The following describes two proteins that form a bound complex.

Sequence of chain B:
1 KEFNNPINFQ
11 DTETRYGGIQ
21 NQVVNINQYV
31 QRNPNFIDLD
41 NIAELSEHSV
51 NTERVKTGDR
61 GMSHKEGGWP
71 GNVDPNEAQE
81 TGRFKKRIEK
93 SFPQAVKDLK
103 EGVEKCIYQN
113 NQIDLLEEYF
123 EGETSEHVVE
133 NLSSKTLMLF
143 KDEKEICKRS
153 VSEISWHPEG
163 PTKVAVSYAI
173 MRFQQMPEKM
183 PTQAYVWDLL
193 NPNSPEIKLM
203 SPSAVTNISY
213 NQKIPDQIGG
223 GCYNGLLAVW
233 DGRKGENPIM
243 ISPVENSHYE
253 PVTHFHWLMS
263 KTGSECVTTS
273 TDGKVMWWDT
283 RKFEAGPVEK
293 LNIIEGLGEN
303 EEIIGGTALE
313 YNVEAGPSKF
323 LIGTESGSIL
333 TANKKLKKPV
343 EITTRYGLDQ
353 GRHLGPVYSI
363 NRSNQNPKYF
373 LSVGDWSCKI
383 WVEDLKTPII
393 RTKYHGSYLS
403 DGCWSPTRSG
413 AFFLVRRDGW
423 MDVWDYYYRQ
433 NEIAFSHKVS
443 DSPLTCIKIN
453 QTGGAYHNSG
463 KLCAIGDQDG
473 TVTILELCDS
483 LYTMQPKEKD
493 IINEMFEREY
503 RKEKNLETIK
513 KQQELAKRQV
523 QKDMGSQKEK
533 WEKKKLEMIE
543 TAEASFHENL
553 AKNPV

Sequence of chain A:
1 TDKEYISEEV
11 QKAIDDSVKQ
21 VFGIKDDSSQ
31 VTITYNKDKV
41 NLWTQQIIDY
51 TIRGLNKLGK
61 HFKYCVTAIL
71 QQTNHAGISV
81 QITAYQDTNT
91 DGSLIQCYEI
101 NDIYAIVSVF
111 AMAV

Interface contacts:
Residue I19 in chain B contacts residue I106 in chain A (closest heavy-atom distance 3.7 Å).
Residue G17 in chain B contacts residue Q81 in chain A (closest heavy-atom distance 3.4 Å).
Residue R15 in chain B interacts with residue I95 in chain A (closest heavy-atom distance 4.7 Å).
Residue I26 in chain B interacts with residue H75 in chain A (closest heavy-atom distance 4.5 Å).
Residue E13 in chain B is in contact with residue A84 in chain A (closest heavy-atom distance 3.4 Å).
Residue F9 in chain B contacts residue D87 in chain A (closest heavy-atom distance 3.4 Å).
Residue F9 in chain B contacts residue Y85 in chain A (closest heavy-atom distance 3.2 Å).
Residue I19 in chain B interacts with residue Y104 in chain A (closest heavy-atom distance 4.5 Å).
Residue I26 in chain B is in contact with residue T73 in chain A (closest heavy-atom distance 3.8 Å).
Residue T14 in chain B contacts residue I82 in chain A (closest heavy-atom distance 3.0 Å).
Residue D11 in chain B contacts residue A84 in chain A (closest heavy-atom distance 3.9 Å).
Residue Q28 in chain B contacts residue D102 in chain A (closest heavy-atom distance 3.7 Å).
Residue R15 in chain B is in contact with residue V80 in chain A (closest heavy-atom distance 4.8 Å).
Residue T14 in chain B interacts with residue T83 in chain A (closest heavy-atom distance 3.4 Å).
Residue F36 in chain B is in contact with residue K37 in chain A (closest heavy-atom distance 4.2 Å).
Residue G17 in chain B contacts residue C97 in chain A (closest heavy-atom distance 4.4 Å).
Residue R15 in chain B interacts with residue L94 in chain A (closest heavy-atom distance 4.0 Å).
Residue I19 in chain B is in contact with residue C97 in chain A (closest heavy-atom distance 5.0 Å).
Residue Q20 in chain B interacts with residue Y104 in chain A (closest heavy-atom distance 4.5 Å).
Residue G17 in chain B is in contact with residue V80 in chain A (closest heavy-atom distance 2.5 Å).
Residue Q28 in chain B contacts residue T73 in chain A (closest heavy-atom distance 3.0 Å).
Residue G17 in chain B contacts residue S79 in chain A (closest heavy-atom distance 4.2 Å).
Residue I7 in chain B contacts residue D87 in chain A (closest heavy-atom distance 4.7 Å).
Residue N8 in chain B contacts residue D87 in chain A (closest heavy-atom distance 2.7 Å).
Residue Y16 in chain B interacts with residue V80 in chain A (closest heavy-atom distance 3.5 Å).
Residue V24 in chain B contacts residue H75 in chain A (closest heavy-atom distance 3.0 Å).
Residue R15 in chain B interacts with residue Q81 in chain A (closest heavy-atom distance 3.6 Å).
Residue G18 in chain B is in contact with residue I106 in chain A (closest heavy-atom distance 3.4 Å).
Residue D11 in chain B contacts residue Q86 in chain A (closest heavy-atom distance 2.6 Å).
Residue V23 in chain B is in contact with residue N74 in chain A (closest heavy-atom distance 4.8 Å).
Residue T12 in chain B is in contact with residue Y85 in chain A (closest heavy-atom distance 3.5 Å).
Residue I26 in chain B interacts with residue N74 in chain A (closest heavy-atom distance 4.0 Å).
Residue E13 in chain B interacts with residue T88 in chain A (closest heavy-atom distance 3.9 Å).
Residue I19 in chain B is in contact with residue Q71 in chain A (closest heavy-atom distance 3.6 Å).
Residue G18 in chain B is in contact with residue I78 in chain A (closest heavy-atom distance 4.5 Å).
Residue R32 in chain B interacts with residue K37 in chain A (closest heavy-atom distance 4.1 Å).
Residue Q22 in chain B interacts with residue N74 in chain A (closest heavy-atom distance 2.9 Å).
Residue Y16 in chain B interacts with residue Q81 in chain A (closest heavy-atom distance 3.3 Å).
Residue D11 in chain B interacts with residue D87 in chain A (closest heavy-atom distance 4.0 Å).
Residue Q10 in chain B is in contact with residue Y85 in chain A (closest heavy-atom distance 3.5 Å).
Residue D11 in chain B interacts with residue Y85 in chain A (closest heavy-atom distance 4.0 Å).
Residue D11 in chain B interacts with residue T88 in chain A (closest heavy-atom distance 3.6 Å).
Residue Y16 in chain B is in contact with residue I82 in chain A (closest heavy-atom distance 4.8 Å).
Residue G18 in chain B interacts with residue C97 in chain A (closest heavy-atom distance 2.8 Å).
Residue Q22 in chain B contacts residue Y104 in chain A (closest heavy-atom distance 3.3 Å).
Residue G18 in chain B interacts with residue S79 in chain A (closest heavy-atom distance 4.9 Å).
Residue E13 in chain B interacts with residue T83 in chain A (closest heavy-atom distance 3.7 Å).
Residue I19 in chain B interacts with residue N74 in chain A (closest heavy-atom distance 4.1 Å).
Residue R15 in chain B interacts with residue S93 in chain A (closest heavy-atom distance 2.7 Å).
Residue Q20 in chain B contacts residue E99 in chain A (closest heavy-atom distance 3.0 Å).
Residue V23 in chain B is in contact with residue H75 in chain A (closest heavy-atom distance 4.2 Å).
Residue G18 in chain B interacts with residue V80 in chain A (closest heavy-atom distance 4.4 Å).
Residue R15 in chain B is in contact with residue I82 in chain A (closest heavy-atom distance 2.8 Å).
Residue Q10 in chain B contacts residue D87 in chain A (closest heavy-atom distance 3.7 Å).
Residue I19 in chain B interacts with residue I78 in chain A (closest heavy-atom distance 3.9 Å).
Residue G17 in chain B contacts residue I95 in chain A (closest heavy-atom distance 4.6 Å).
Residue T12 in chain B contacts residue Q86 in chain A (closest heavy-atom distance 4.3 Å).
Residue E13 in chain B is in contact with residue I82 in chain A (closest heavy-atom distance 4.3 Å).
Residue F9 in chain B interacts with residue Q86 in chain A (closest heavy-atom distance 3.5 Å).
Residue T12 in chain B interacts with residue A84 in chain A (closest heavy-atom distance 3.4 Å).